Sequence of the second protein:
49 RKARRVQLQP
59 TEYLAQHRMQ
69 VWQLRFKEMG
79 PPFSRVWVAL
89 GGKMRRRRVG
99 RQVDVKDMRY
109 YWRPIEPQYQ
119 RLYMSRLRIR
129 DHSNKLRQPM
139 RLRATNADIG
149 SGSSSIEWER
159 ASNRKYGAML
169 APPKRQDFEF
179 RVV

Sequence of the first protein:
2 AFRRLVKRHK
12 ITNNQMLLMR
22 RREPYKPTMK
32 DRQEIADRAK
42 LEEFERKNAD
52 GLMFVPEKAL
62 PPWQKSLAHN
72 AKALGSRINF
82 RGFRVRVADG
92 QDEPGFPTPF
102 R

This data describes a binding interaction between two proteins.

Residue-level contacts at the interface:
Residue G78 in the second protein contacts residue P63 in the first protein (closest heavy-atom distance 4.5 Å).
Residue R107 in the second protein is in contact with residue D90 in the first protein (closest heavy-atom distance 3.4 Å).
Residue R111 in the second protein contacts residue W64 in the first protein (closest heavy-atom distance 4.6 Å).
Residue W110 in the second protein is in contact with residue D90 in the first protein (closest heavy-atom distance 5.0 Å).
Residue W110 in the second protein is in contact with residue W64 in the first protein (closest heavy-atom distance 3.3 Å).
Residue P112 in the second protein interacts with residue W64 in the first protein (closest heavy-atom distance 4.2 Å).
Residue Y108 in the second protein is in contact with residue A89 in the first protein (closest heavy-atom distance 4.8 Å).
Residue R107 in the second protein interacts with residue G91 in the first protein (closest heavy-atom distance 4.5 Å).
Residue Y108 in the second protein is in contact with residue L68 in the first protein (closest heavy-atom distance 4.6 Å).
Residue M77 in the second protein is in contact with residue W64 in the first protein (closest heavy-atom distance 3.6 Å).
Residue Y108 in the second protein is in contact with residue D90 in the first protein (closest heavy-atom distance 4.3 Å).
Residue M77 in the second protein contacts residue P63 in the first protein (closest heavy-atom distance 3.9 Å).
Residue V84 in the second protein contacts residue W64 in the first protein (closest heavy-atom distance 3.9 Å).
Residue R111 in the second protein contacts residue Q65 in the first protein (closest heavy-atom distance 3.5 Å).
Residue V86 in the second protein contacts residue W64 in the first protein (closest heavy-atom distance 4.1 Å).
Residue W110 in the second protein is in contact with residue L68 in the first protein (closest heavy-atom distance 3.8 Å).
Residue Y109 in the second protein interacts with residue D90 in the first protein (closest heavy-atom distance 3.7 Å).
Residue R107 in the second protein interacts with residue A89 in the first protein (closest heavy-atom distance 3.6 Å).
Residue R111 in the second protein contacts residue D90 in the first protein (closest heavy-atom distance 4.9 Å).